Sequence of the first protein:
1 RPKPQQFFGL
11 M

Residue-level contacts at the interface:
Residue F279 in the second protein interacts with residue L10 in the first protein (closest heavy-atom distance 3.4 Å).
Residue M192 in the second protein interacts with residue R1 in the first protein (closest heavy-atom distance 4.4 Å).
Residue Y298 in the second protein interacts with residue L10 in the first protein (closest heavy-atom distance 2.7 Å).
Residue M185 in the second protein contacts residue P4 in the first protein (closest heavy-atom distance 4.0 Å).
Residue N107 in the second protein interacts with residue Q6 in the first protein (closest heavy-atom distance 3.7 Å).
Residue R188 in the second protein contacts residue F8 in the first protein (closest heavy-atom distance 3.7 Å).
Residue R188 in the second protein interacts with residue F7 in the first protein (closest heavy-atom distance 4.9 Å).
Residue M185 in the second protein contacts residue F8 in the first protein (closest heavy-atom distance 4.0 Å).
Residue Y103 in the second protein is in contact with residue L10 in the first protein (closest heavy-atom distance 3.8 Å).
Residue N120 in the second protein contacts residue L10 in the first protein (closest heavy-atom distance 4.0 Å).
Residue Y289 in the second protein is in contact with residue F7 in the first protein (closest heavy-atom distance 3.8 Å).
Residue Y103 in the second protein interacts with residue F8 in the first protein (closest heavy-atom distance 3.3 Å).
Residue Y289 in the second protein is in contact with residue Q5 in the first protein (closest heavy-atom distance 3.6 Å).
Residue R188 in the second protein interacts with residue Q6 in the first protein (closest heavy-atom distance 2.9 Å).
Residue E194 in the second protein contacts residue R1 in the first protein (closest heavy-atom distance 4.8 Å).
Residue M185 in the second protein is in contact with residue K3 in the first protein (closest heavy-atom distance 3.9 Å).
Residue F36 in the second protein contacts residue Q5 in the first protein (closest heavy-atom distance 3.4 Å).
Residue E183 in the second protein is in contact with residue R1 in the first protein (closest heavy-atom distance 2.5 Å).
Residue Q176 in the second protein interacts with residue M11 in the first protein (closest heavy-atom distance 3.6 Å).
Residue N107 in the second protein contacts residue F7 in the first protein (closest heavy-atom distance 2.5 Å).
Residue V190 in the second protein is in contact with residue F8 in the first protein (closest heavy-atom distance 3.6 Å).
Residue C191 in the second protein is in contact with residue F8 in the first protein (closest heavy-atom distance 4.6 Å).
Residue M192 in the second protein is in contact with residue P2 in the first protein (closest heavy-atom distance 4.5 Å).
Residue M185 in the second protein contacts residue R1 in the first protein (closest heavy-atom distance 3.6 Å).
Residue I294 in the second protein interacts with residue F7 in the first protein (closest heavy-atom distance 4.3 Å).
Residue N107 in the second protein interacts with residue F8 in the first protein (closest heavy-atom distance 4.5 Å).
Residue F36 in the second protein interacts with residue Q6 in the first protein (closest heavy-atom distance 3.1 Å).
Residue M302 in the second protein is in contact with residue M11 in the first protein (closest heavy-atom distance 4.0 Å).
Residue R188 in the second protein interacts with residue P4 in the first protein (closest heavy-atom distance 3.7 Å).
Residue H119 in the second protein is in contact with residue L10 in the first protein (closest heavy-atom distance 4.2 Å).
Residue Y103 in the second protein interacts with residue F7 in the first protein (closest heavy-atom distance 4.4 Å).
Residue Y289 in the second protein interacts with residue Q6 in the first protein (closest heavy-atom distance 3.8 Å).
Residue N100 in the second protein interacts with residue M11 in the first protein (closest heavy-atom distance 3.5 Å).
Residue F275 in the second protein interacts with residue M11 in the first protein (closest heavy-atom distance 4.0 Å).
Residue L290 in the second protein is in contact with residue Q5 in the first protein (closest heavy-atom distance 3.4 Å).
Residue W109 in the second protein contacts residue L10 in the first protein (closest heavy-atom distance 4.6 Å).
Residue F36 in the second protein is in contact with residue F7 in the first protein (closest heavy-atom distance 3.3 Å).
Residue A104 in the second protein is in contact with residue F7 in the first protein (closest heavy-atom distance 4.4 Å).
Residue F279 in the second protein is in contact with residue G9 in the first protein (closest heavy-atom distance 4.4 Å).
Residue I193 in the second protein interacts with residue L10 in the first protein (closest heavy-atom distance 4.6 Å).
Residue F279 in the second protein is in contact with residue M11 in the first protein (closest heavy-atom distance 3.7 Å).
Residue I124 in the second protein interacts with residue M11 in the first protein (closest heavy-atom distance 4.2 Å).
Residue R188 in the second protein is in contact with residue Q5 in the first protein (closest heavy-atom distance 4.9 Å).
Residue Q295 in the second protein contacts residue F7 in the first protein (closest heavy-atom distance 3.5 Å).
Residue V211 in the second protein contacts residue M11 in the first protein (closest heavy-atom distance 4.9 Å).
Residue C191 in the second protein contacts residue L10 in the first protein (closest heavy-atom distance 4.0 Å).
Residue Q35 in the second protein interacts with residue Q5 in the first protein (closest heavy-atom distance 3.4 Å).
Residue M302 in the second protein contacts residue L10 in the first protein (closest heavy-atom distance 4.7 Å).
Residue Y298 in the second protein is in contact with residue F7 in the first protein (closest heavy-atom distance 3.5 Å).
Residue E183 in the second protein interacts with residue P2 in the first protein (closest heavy-atom distance 4.8 Å).
Residue Y298 in the second protein is in contact with residue G9 in the first protein (closest heavy-atom distance 4.3 Å).
Residue N100 in the second protein contacts residue L10 in the first protein (closest heavy-atom distance 4.2 Å).
Residue M192 in the second protein interacts with residue F8 in the first protein (closest heavy-atom distance 4.4 Å).
Residue Y298 in the second protein is in contact with residue M11 in the first protein (closest heavy-atom distance 4.8 Å).
Residue H208 in the second protein interacts with residue M11 in the first protein (closest heavy-atom distance 4.6 Å).
Residue L290 in the second protein is in contact with residue Q6 in the first protein (closest heavy-atom distance 3.9 Å).
Residue N96 in the second protein interacts with residue M11 in the first protein (closest heavy-atom distance 3.0 Å).
Residue L290 in the second protein is in contact with residue K3 in the first protein (closest heavy-atom distance 4.9 Å).

The following describes two proteins that form a bound complex.

Sequence of the second protein:
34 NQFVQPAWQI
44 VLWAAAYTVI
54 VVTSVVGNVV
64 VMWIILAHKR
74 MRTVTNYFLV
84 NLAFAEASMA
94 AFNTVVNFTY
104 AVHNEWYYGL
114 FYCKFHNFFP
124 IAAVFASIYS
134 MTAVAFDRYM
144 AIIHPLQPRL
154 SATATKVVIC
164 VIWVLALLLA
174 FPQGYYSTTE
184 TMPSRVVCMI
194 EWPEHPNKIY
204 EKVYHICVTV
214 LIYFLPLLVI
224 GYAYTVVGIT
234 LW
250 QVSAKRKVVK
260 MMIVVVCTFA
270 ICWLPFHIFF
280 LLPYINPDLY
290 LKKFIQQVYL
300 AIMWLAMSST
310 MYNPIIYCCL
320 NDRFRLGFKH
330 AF